This data describes a binding interaction between two proteins.

Contacts between the two chains:
Residue Q226 in chain B is in contact with residue R308 in chain A (closest heavy-atom distance 3.3 Å).
Residue L231 in chain B contacts residue V208 in chain A (closest heavy-atom distance 3.6 Å).
Residue F210 in chain B is in contact with residue V256 in chain A (closest heavy-atom distance 3.4 Å).
Residue Q224 in chain B is in contact with residue R308 in chain A (closest heavy-atom distance 3.6 Å).
Residue E64 in chain B is in contact with residue K275 in chain A (closest heavy-atom distance 3.5 Å).
Residue S332 in chain B interacts with residue P205 in chain A (closest heavy-atom distance 4.0 Å).
Residue C82 in chain B interacts with residue K275 in chain A (closest heavy-atom distance 3.3 Å).
Residue P86 in chain B contacts residue Y281 in chain A (closest heavy-atom distance 3.2 Å).
Residue L212 in chain B interacts with residue L318 in chain A (closest heavy-atom distance 3.6 Å).
Residue L331 in chain B contacts residue D209 in chain A (closest heavy-atom distance 3.1 Å).
Residue F225 in chain B contacts residue Q271 in chain A (closest heavy-atom distance 3.1 Å).
Residue F225 in chain B contacts residue V307 in chain A (closest heavy-atom distance 3.9 Å).
Residue F225 in chain B is in contact with residue L272 in chain A (closest heavy-atom distance 3.2 Å).
Residue P228 in chain B contacts residue V307 in chain A (closest heavy-atom distance 4.0 Å).
Residue Q224 in chain B is in contact with residue Q271 in chain A (closest heavy-atom distance 3.1 Å).
Residue A217 in chain B interacts with residue V266 in chain A (closest heavy-atom distance 3.7 Å).
Residue L206 in chain B is in contact with residue V256 in chain A (closest heavy-atom distance 3.6 Å).
Residue R208 in chain B interacts with residue D319 in chain A (closest heavy-atom distance 2.5 Å).
Residue F210 in chain B contacts residue E262 in chain A (closest heavy-atom distance 3.3 Å).
Residue P204 in chain B is in contact with residue A252 in chain A (closest heavy-atom distance 4.0 Å).
Residue L213 in chain B is in contact with residue I309 in chain A (closest heavy-atom distance 3.6 Å).
Residue T223 in chain B interacts with residue T270 in chain A (closest heavy-atom distance 3.6 Å).
Residue A216 in chain B is in contact with residue T316 in chain A (closest heavy-atom distance 4.1 Å).
Residue F210 in chain B interacts with residue E255 in chain A (closest heavy-atom distance 3.5 Å).
Residue L227 in chain B interacts with residue Y274 in chain A (closest heavy-atom distance 3.5 Å).
Residue L231 in chain B is in contact with residue L207 in chain A (closest heavy-atom distance 3.7 Å).
Residue L227 in chain B is in contact with residue L207 in chain A (closest heavy-atom distance 3.6 Å).
Residue L213 in chain B contacts residue Y263 in chain A (closest heavy-atom distance 3.0 Å).
Residue I214 in chain B is in contact with residue Y263 in chain A (closest heavy-atom distance 4.0 Å).
Residue P204 in chain B interacts with residue L325 in chain A (closest heavy-atom distance 4.1 Å).
Residue L227 in chain B contacts residue W211 in chain A (closest heavy-atom distance 3.6 Å).
Residue E230 in chain B is in contact with residue E201 in chain A (closest heavy-atom distance 3.7 Å).
Residue P222 in chain B interacts with residue T270 in chain A (closest heavy-atom distance 3.0 Å).
Residue L331 in chain B contacts residue V208 in chain A (closest heavy-atom distance 3.8 Å).
Residue Q224 in chain B interacts with residue K275 in chain A (closest heavy-atom distance 3.3 Å).
Residue S332 in chain B contacts residue D209 in chain A (closest heavy-atom distance 2.4 Å).
Residue I214 in chain B interacts with residue E262 in chain A (closest heavy-atom distance 3.0 Å).
Residue F225 in chain B is in contact with residue R308 in chain A (closest heavy-atom distance 3.8 Å).
Residue F225 in chain B contacts residue Y274 in chain A (closest heavy-atom distance 3.0 Å).
Residue Q224 in chain B interacts with residue T270 in chain A (closest heavy-atom distance 4.0 Å).
Residue A217 in chain B interacts with residue M267 in chain A (closest heavy-atom distance 3.8 Å).
Residue C62 in chain B contacts residue K275 in chain A (closest heavy-atom distance 3.6 Å).
Residue N84 in chain B interacts with residue T270 in chain A (closest heavy-atom distance 3.4 Å).
Residue F210 in chain B interacts with residue G259 in chain A (closest heavy-atom distance 3.5 Å).
Residue R220 in chain B is in contact with residue M312 in chain A (closest heavy-atom distance 3.1 Å).
Residue T330 in chain B is in contact with residue D209 in chain A (closest heavy-atom distance 3.3 Å).
Residue R208 in chain B is in contact with residue S322 in chain A (closest heavy-atom distance 3.3 Å).
Residue L231 in chain B is in contact with residue K204 in chain A (closest heavy-atom distance 3.9 Å).
Residue P86 in chain B interacts with residue L285 in chain A (closest heavy-atom distance 3.5 Å).
Residue T223 in chain B is in contact with residue K275 in chain A (closest heavy-atom distance 3.5 Å).
Residue P209 in chain B interacts with residue L318 in chain A (closest heavy-atom distance 3.9 Å).
Residue P204 in chain B interacts with residue Y251 in chain A (closest heavy-atom distance 3.5 Å).
Residue F225 in chain B contacts residue L273 in chain A (closest heavy-atom distance 3.7 Å).
Residue I214 in chain B contacts residue V266 in chain A (closest heavy-atom distance 3.4 Å).
Residue A217 in chain B interacts with residue Y263 in chain A (closest heavy-atom distance 3.5 Å).
Residue L331 in chain B is in contact with residue D212 in chain A (closest heavy-atom distance 3.5 Å).
Residue F225 in chain B contacts residue R304 in chain A (closest heavy-atom distance 3.3 Å).
Residue Q81 in chain B is in contact with residue R278 in chain A (closest heavy-atom distance 3.4 Å).
Residue R207 in chain B interacts with residue E255 in chain A (closest heavy-atom distance 3.3 Å).
Residue R220 in chain B interacts with residue Y315 in chain A (closest heavy-atom distance 3.8 Å).

Sequence of chain A:
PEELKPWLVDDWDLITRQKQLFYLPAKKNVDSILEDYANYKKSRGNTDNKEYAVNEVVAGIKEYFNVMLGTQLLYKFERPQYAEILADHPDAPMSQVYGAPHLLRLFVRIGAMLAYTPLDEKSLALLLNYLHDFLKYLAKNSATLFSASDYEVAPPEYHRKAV

Sequence of chain B:
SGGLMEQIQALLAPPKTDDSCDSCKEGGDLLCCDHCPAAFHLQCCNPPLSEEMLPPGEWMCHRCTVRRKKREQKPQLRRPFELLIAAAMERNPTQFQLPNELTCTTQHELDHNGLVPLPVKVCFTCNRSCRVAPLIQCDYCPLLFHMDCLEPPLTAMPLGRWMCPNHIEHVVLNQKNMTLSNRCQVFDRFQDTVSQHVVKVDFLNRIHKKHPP